Residue-level contacts at the interface:
Residue E424 in protein 1 is in contact with residue L333 in protein 2 (closest heavy-atom distance 3.7 Å).
Residue L415 in protein 1 is in contact with residue V337 in protein 2 (closest heavy-atom distance 3.8 Å).
Residue W400 in protein 1 interacts with residue G401 in protein 2 (closest heavy-atom distance 3.5 Å).
Residue E371 in protein 1 is in contact with residue A398 in protein 2 (closest heavy-atom distance 3.6 Å).
Residue F70 in protein 1 is in contact with residue L375 in protein 2 (closest heavy-atom distance 3.6 Å).
Residue T481 in protein 1 contacts residue H377 in protein 2 (closest heavy-atom distance 3.5 Å).
Residue R370 in protein 1 contacts residue D397 in protein 2 (closest heavy-atom distance 3.6 Å).
Residue G401 in protein 1 is in contact with residue W400 in protein 2 (closest heavy-atom distance 3.7 Å).
Residue T481 in protein 1 interacts with residue V376 in protein 2 (closest heavy-atom distance 3.4 Å).
Residue E444 in protein 1 contacts residue D423 in protein 2 (closest heavy-atom distance 3.5 Å).
Residue L372 in protein 1 is in contact with residue F472 in protein 2 (closest heavy-atom distance 3.3 Å).
Residue A419 in protein 1 interacts with residue F334 in protein 2 (closest heavy-atom distance 3.6 Å).
Residue F403 in protein 1 contacts residue S404 in protein 2 (closest heavy-atom distance 3.6 Å).
Residue E424 in protein 1 interacts with residue G443 in protein 2 (closest heavy-atom distance 3.1 Å).
Residue E424 in protein 1 is in contact with residue E444 in protein 2 (closest heavy-atom distance 3.0 Å).
Residue W400 in protein 1 interacts with residue W400 in protein 2 (closest heavy-atom distance 3.0 Å).
Residue L333 in protein 1 interacts with residue E424 in protein 2 (closest heavy-atom distance 3.6 Å).
Residue G443 in protein 1 interacts with residue E424 in protein 2 (closest heavy-atom distance 3.1 Å).
Residue R394 in protein 1 contacts residue R374 in protein 2 (closest heavy-atom distance 2.9 Å).
Residue V337 in protein 1 is in contact with residue I418 in protein 2 (closest heavy-atom distance 3.2 Å).
Residue L338 in protein 1 is in contact with residue L415 in protein 2 (closest heavy-atom distance 3.4 Å).
Residue E444 in protein 1 is in contact with residue E424 in protein 2 (closest heavy-atom distance 2.9 Å).
Residue L425 in protein 1 contacts residue E424 in protein 2 (closest heavy-atom distance 3.0 Å).
Residue D397 in protein 1 is in contact with residue D397 in protein 2 (closest heavy-atom distance 3.1 Å).
Residue F341 in protein 1 contacts residue M414 in protein 2 (closest heavy-atom distance 3.2 Å).
Residue I418 in protein 1 is in contact with residue F334 in protein 2 (closest heavy-atom distance 3.7 Å).
Residue D397 in protein 1 contacts residue W400 in protein 2 (closest heavy-atom distance 3.6 Å).
Residue F341 in protein 1 contacts residue V411 in protein 2 (closest heavy-atom distance 3.3 Å).
Residue R374 in protein 1 is in contact with residue D397 in protein 2 (closest heavy-atom distance 3.6 Å).
Residue V376 in protein 1 interacts with residue R67 in protein 2 (closest heavy-atom distance 3.7 Å).
Residue L425 in protein 1 contacts residue L425 in protein 2 (closest heavy-atom distance 3.3 Å).
Residue L415 in protein 1 contacts residue L338 in protein 2 (closest heavy-atom distance 3.6 Å).
Residue W400 in protein 1 is in contact with residue D397 in protein 2 (closest heavy-atom distance 3.5 Å).
Residue F334 in protein 1 is in contact with residue A419 in protein 2 (closest heavy-atom distance 3.2 Å).
Residue V411 in protein 1 contacts residue F341 in protein 2 (closest heavy-atom distance 3.4 Å).
Residue F334 in protein 1 is in contact with residue L415 in protein 2 (closest heavy-atom distance 3.1 Å).
Residue F403 in protein 1 is in contact with residue F403 in protein 2 (closest heavy-atom distance 2.9 Å).
Residue S404 in protein 1 interacts with residue F403 in protein 2 (closest heavy-atom distance 3.6 Å).
Residue D397 in protein 1 contacts residue E371 in protein 2 (closest heavy-atom distance 3.3 Å).
Residue E424 in protein 1 contacts residue L425 in protein 2 (closest heavy-atom distance 3.1 Å).
Residue L372 in protein 1 is in contact with residue I476 in protein 2 (closest heavy-atom distance 3.5 Å).
Residue V337 in protein 1 contacts residue L415 in protein 2 (closest heavy-atom distance 3.6 Å).
Residue D397 in protein 1 is in contact with residue R370 in protein 2 (closest heavy-atom distance 3.7 Å).
Residue E424 in protein 1 is in contact with residue V337 in protein 2 (closest heavy-atom distance 3.5 Å).
Residue V376 in protein 1 interacts with residue S66 in protein 2 (closest heavy-atom distance 3.8 Å).
Residue E371 in protein 1 interacts with residue D397 in protein 2 (closest heavy-atom distance 3.3 Å).
Residue I476 in protein 1 interacts with residue L372 in protein 2 (closest heavy-atom distance 3.7 Å).
Residue R374 in protein 1 contacts residue R394 in protein 2 (closest heavy-atom distance 2.8 Å).
Residue I418 in protein 1 contacts residue V337 in protein 2 (closest heavy-atom distance 3.5 Å).
Residue L415 in protein 1 interacts with residue F334 in protein 2 (closest heavy-atom distance 3.4 Å).
Residue F472 in protein 1 is in contact with residue L372 in protein 2 (closest heavy-atom distance 3.7 Å).
Residue L375 in protein 1 contacts residue F70 in protein 2 (closest heavy-atom distance 3.7 Å).
Residue V337 in protein 1 interacts with residue E424 in protein 2 (closest heavy-atom distance 3.6 Å).
Residue I476 in protein 1 contacts residue L375 in protein 2 (closest heavy-atom distance 3.3 Å).
Residue D397 in protein 1 is in contact with residue R374 in protein 2 (closest heavy-atom distance 3.5 Å).
Residue V376 in protein 1 interacts with residue I476 in protein 2 (closest heavy-atom distance 3.4 Å).
Residue D423 in protein 1 contacts residue E444 in protein 2 (closest heavy-atom distance 3.6 Å).
Residue L375 in protein 1 is in contact with residue I476 in protein 2 (closest heavy-atom distance 3.5 Å).
Residue M414 in protein 1 contacts residue F341 in protein 2 (closest heavy-atom distance 3.5 Å).
Residue F334 in protein 1 contacts residue I418 in protein 2 (closest heavy-atom distance 3.4 Å).

Sequence of protein 1:
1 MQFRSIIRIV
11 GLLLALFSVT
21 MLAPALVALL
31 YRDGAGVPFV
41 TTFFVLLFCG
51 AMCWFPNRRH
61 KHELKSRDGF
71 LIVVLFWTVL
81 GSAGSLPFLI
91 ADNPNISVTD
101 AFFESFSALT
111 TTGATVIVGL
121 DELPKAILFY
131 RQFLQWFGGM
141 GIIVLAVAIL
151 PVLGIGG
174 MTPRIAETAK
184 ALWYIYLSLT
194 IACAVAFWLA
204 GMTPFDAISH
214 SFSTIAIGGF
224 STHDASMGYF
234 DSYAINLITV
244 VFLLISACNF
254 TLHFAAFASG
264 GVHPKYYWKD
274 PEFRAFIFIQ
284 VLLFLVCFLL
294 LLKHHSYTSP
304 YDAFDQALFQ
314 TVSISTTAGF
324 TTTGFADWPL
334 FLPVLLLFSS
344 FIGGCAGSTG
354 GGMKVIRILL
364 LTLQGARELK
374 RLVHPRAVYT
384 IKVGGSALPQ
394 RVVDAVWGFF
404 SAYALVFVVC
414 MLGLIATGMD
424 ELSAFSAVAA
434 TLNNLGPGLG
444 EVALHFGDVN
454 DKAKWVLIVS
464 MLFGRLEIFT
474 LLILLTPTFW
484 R

These two protein chains interact to form a complex.

Sequence of protein 2:
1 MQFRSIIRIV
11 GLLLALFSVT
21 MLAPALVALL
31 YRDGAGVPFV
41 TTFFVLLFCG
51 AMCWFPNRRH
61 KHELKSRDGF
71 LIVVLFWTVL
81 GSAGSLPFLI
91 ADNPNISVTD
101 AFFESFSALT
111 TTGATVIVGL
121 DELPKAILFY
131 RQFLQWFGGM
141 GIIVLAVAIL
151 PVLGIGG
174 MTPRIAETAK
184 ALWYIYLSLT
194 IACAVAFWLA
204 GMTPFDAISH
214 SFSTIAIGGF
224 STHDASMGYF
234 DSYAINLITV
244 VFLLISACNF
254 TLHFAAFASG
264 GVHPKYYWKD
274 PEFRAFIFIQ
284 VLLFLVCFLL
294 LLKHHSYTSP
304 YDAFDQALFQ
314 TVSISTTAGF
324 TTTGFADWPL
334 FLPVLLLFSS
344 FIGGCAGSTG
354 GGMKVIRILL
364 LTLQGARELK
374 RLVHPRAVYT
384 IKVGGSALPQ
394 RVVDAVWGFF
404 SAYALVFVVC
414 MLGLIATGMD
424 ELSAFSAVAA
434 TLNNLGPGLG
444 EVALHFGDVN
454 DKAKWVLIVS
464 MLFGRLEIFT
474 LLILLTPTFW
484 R